The following describes two proteins that form a bound complex.

Sequence of the second protein:
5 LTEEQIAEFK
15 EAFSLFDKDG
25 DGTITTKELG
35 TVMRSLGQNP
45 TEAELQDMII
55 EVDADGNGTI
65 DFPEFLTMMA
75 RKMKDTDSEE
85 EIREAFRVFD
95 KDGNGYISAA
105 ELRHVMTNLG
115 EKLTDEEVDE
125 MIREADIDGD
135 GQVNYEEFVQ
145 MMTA

Sequence of the first protein:
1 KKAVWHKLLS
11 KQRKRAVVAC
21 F

Residue-level contacts at the interface:
Residue L113 in the second protein is in contact with residue K11 in the first protein (closest heavy-atom distance 3.1 Å).
Residue A16 in the second protein contacts residue R13 in the first protein (closest heavy-atom distance 3.7 Å).
Residue G114 in the second protein contacts residue K11 in the first protein (closest heavy-atom distance 3.8 Å).
Residue A148 in the second protein is in contact with residue H6 in the first protein (closest heavy-atom distance 3.1 Å).
Residue L106 in the second protein contacts residue L8 in the first protein (closest heavy-atom distance 3.7 Å).
Residue L113 in the second protein interacts with residue L8 in the first protein (closest heavy-atom distance 3.6 Å).
Residue E121 in the second protein interacts with residue V4 in the first protein (closest heavy-atom distance 3.7 Å).
Residue L40 in the second protein is in contact with residue R15 in the first protein (closest heavy-atom distance 3.0 Å).
Residue M73 in the second protein contacts residue C20 in the first protein (closest heavy-atom distance 3.1 Å).
Residue I86 in the second protein is in contact with residue L9 in the first protein (closest heavy-atom distance 4.0 Å).
Residue M110 in the second protein interacts with residue L8 in the first protein (closest heavy-atom distance 4.0 Å).
Residue E55 in the second protein contacts residue F21 in the first protein (closest heavy-atom distance 3.3 Å).
Residue L113 in the second protein contacts residue Q12 in the first protein (closest heavy-atom distance 3.9 Å).
Residue I64 in the second protein is in contact with residue F21 in the first protein (closest heavy-atom distance 3.3 Å).
Residue V137 in the second protein is in contact with residue W5 in the first protein (closest heavy-atom distance 4.0 Å).
Residue L40 in the second protein is in contact with residue K11 in the first protein (closest heavy-atom distance 3.6 Å).
Residue E128 in the second protein is in contact with residue K2 in the first protein (closest heavy-atom distance 3.4 Å).
Residue E12 in the second protein interacts with residue R13 in the first protein (closest heavy-atom distance 3.0 Å).
Residue M145 in the second protein contacts residue K2 in the first protein (closest heavy-atom distance 3.8 Å).
Residue M125 in the second protein is in contact with residue K1 in the first protein (closest heavy-atom distance 4.1 Å).
Residue E115 in the second protein contacts residue K11 in the first protein (closest heavy-atom distance 3.5 Å).
Residue F20 in the second protein is in contact with residue V18 in the first protein (closest heavy-atom distance 4.0 Å).
Residue F20 in the second protein interacts with residue K14 in the first protein (closest heavy-atom distance 4.0 Å).
Residue E85 in the second protein is in contact with residue R13 in the first protein (closest heavy-atom distance 2.9 Å).
Residue F93 in the second protein contacts residue L8 in the first protein (closest heavy-atom distance 4.0 Å).
Residue F142 in the second protein interacts with residue W5 in the first protein (closest heavy-atom distance 3.8 Å).
Residue M146 in the second protein is in contact with residue H6 in the first protein (closest heavy-atom distance 3.3 Å).
Residue M146 in the second protein contacts residue L9 in the first protein (closest heavy-atom distance 3.8 Å).
Residue M145 in the second protein is in contact with residue W5 in the first protein (closest heavy-atom distance 3.1 Å).
Residue L40 in the second protein contacts residue V18 in the first protein (closest heavy-atom distance 4.0 Å).
Residue Q42 in the second protein is in contact with residue R15 in the first protein (closest heavy-atom distance 3.3 Å).
Residue N112 in the second protein interacts with residue R15 in the first protein (closest heavy-atom distance 2.8 Å).
Residue K76 in the second protein contacts residue C20 in the first protein (closest heavy-atom distance 4.0 Å).
Residue F20 in the second protein interacts with residue V17 in the first protein (closest heavy-atom distance 3.7 Å).
Residue L106 in the second protein interacts with residue W5 in the first protein (closest heavy-atom distance 4.0 Å).
Residue M72 in the second protein contacts residue F21 in the first protein (closest heavy-atom distance 3.6 Å).
Residue A89 in the second protein interacts with residue L9 in the first protein (closest heavy-atom distance 3.8 Å).
Residue M145 in the second protein contacts residue H6 in the first protein (closest heavy-atom distance 2.9 Å).
Residue L40 in the second protein contacts residue K14 in the first protein (closest heavy-atom distance 3.5 Å).
Residue M125 in the second protein is in contact with residue V4 in the first protein (closest heavy-atom distance 3.8 Å).
Residue E15 in the second protein interacts with residue R13 in the first protein (closest heavy-atom distance 2.6 Å).
Residue M125 in the second protein interacts with residue L8 in the first protein (closest heavy-atom distance 3.6 Å).
Residue F93 in the second protein is in contact with residue Q12 in the first protein (closest heavy-atom distance 3.8 Å).
Residue M52 in the second protein interacts with residue V18 in the first protein (closest heavy-atom distance 3.8 Å).
Residue E128 in the second protein is in contact with residue K1 in the first protein (closest heavy-atom distance 3.0 Å).
Residue Q42 in the second protein contacts residue V18 in the first protein (closest heavy-atom distance 3.7 Å).
Residue M73 in the second protein interacts with residue V17 in the first protein (closest heavy-atom distance 4.1 Å).
Residue M37 in the second protein is in contact with residue V18 in the first protein (closest heavy-atom distance 3.7 Å).
Residue A89 in the second protein interacts with residue Q12 in the first protein (closest heavy-atom distance 3.8 Å).
Residue V92 in the second protein is in contact with residue Q12 in the first protein (closest heavy-atom distance 3.8 Å).
Residue M72 in the second protein is in contact with residue C20 in the first protein (closest heavy-atom distance 3.3 Å).
Residue S39 in the second protein contacts residue K11 in the first protein (closest heavy-atom distance 2.9 Å).
Residue L113 in the second protein is in contact with residue R15 in the first protein (closest heavy-atom distance 3.7 Å).
Residue V56 in the second protein is in contact with residue F21 in the first protein (closest heavy-atom distance 3.6 Å).
Residue M125 in the second protein contacts residue W5 in the first protein (closest heavy-atom distance 3.0 Å).
Residue E115 in the second protein interacts with residue K7 in the first protein (closest heavy-atom distance 3.1 Å).
Residue M146 in the second protein is in contact with residue W5 in the first protein (closest heavy-atom distance 3.0 Å).
Residue F69 in the second protein contacts residue V17 in the first protein (closest heavy-atom distance 3.8 Å).
Residue M52 in the second protein interacts with residue F21 in the first protein (closest heavy-atom distance 3.6 Å).
Residue E128 in the second protein is in contact with residue W5 in the first protein (closest heavy-atom distance 3.4 Å).